Sequence of protein 2:
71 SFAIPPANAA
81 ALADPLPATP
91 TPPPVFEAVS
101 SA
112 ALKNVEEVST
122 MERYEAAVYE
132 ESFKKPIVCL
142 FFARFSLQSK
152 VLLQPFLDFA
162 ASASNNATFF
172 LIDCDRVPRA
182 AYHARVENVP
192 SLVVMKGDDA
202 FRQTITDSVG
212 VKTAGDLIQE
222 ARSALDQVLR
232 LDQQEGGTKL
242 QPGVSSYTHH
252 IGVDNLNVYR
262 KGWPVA

This data describes a binding interaction between two proteins.

Sequence of protein 1:
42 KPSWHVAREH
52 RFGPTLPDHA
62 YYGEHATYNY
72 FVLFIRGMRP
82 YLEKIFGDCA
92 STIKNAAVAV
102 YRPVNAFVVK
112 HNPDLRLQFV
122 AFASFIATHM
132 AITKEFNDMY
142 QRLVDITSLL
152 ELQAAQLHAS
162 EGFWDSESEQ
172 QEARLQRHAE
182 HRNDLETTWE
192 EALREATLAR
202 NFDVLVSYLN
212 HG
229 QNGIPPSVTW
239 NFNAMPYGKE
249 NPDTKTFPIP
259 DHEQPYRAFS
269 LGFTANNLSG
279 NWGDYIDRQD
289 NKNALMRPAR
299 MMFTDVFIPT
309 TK

Contacts between the two chains:
Residue Y69 in protein 1 is in contact with residue V266 in protein 2 (closest heavy-atom distance 4.7 Å).
Residue H66 in protein 1 contacts residue N256 in protein 2 (closest heavy-atom distance 3.8 Å).
Residue Y71 in protein 1 interacts with residue Y248 in protein 2 (closest heavy-atom distance 5.0 Å).
Residue L74 in protein 1 is in contact with residue T249 in protein 2 (closest heavy-atom distance 4.1 Å).
Residue Y69 in protein 1 interacts with residue P265 in protein 2 (closest heavy-atom distance 3.5 Å).
Residue L74 in protein 1 contacts residue G253 in protein 2 (closest heavy-atom distance 4.8 Å).
Residue M79 in protein 1 contacts residue Y248 in protein 2 (closest heavy-atom distance 4.5 Å).
Residue F75 in protein 1 interacts with residue Y248 in protein 2 (closest heavy-atom distance 3.7 Å).
Residue L74 in protein 1 interacts with residue I252 in protein 2 (closest heavy-atom distance 4.2 Å).
Residue Y69 in protein 1 contacts residue N256 in protein 2 (closest heavy-atom distance 4.4 Å).
Residue L74 in protein 1 interacts with residue Y248 in protein 2 (closest heavy-atom distance 3.5 Å).
Residue G78 in protein 1 contacts residue Y248 in protein 2 (closest heavy-atom distance 3.7 Å).
Residue Y69 in protein 1 is in contact with residue V259 in protein 2 (closest heavy-atom distance 3.9 Å).
Residue Y69 in protein 1 interacts with residue W264 in protein 2 (closest heavy-atom distance 4.0 Å).
Residue R77 in protein 1 interacts with residue W264 in protein 2 (closest heavy-atom distance 3.5 Å).
Residue L74 in protein 1 contacts residue W264 in protein 2 (closest heavy-atom distance 3.9 Å).
Residue Y69 in protein 1 is in contact with residue I252 in protein 2 (closest heavy-atom distance 4.0 Å).